Sequence of protein 2:
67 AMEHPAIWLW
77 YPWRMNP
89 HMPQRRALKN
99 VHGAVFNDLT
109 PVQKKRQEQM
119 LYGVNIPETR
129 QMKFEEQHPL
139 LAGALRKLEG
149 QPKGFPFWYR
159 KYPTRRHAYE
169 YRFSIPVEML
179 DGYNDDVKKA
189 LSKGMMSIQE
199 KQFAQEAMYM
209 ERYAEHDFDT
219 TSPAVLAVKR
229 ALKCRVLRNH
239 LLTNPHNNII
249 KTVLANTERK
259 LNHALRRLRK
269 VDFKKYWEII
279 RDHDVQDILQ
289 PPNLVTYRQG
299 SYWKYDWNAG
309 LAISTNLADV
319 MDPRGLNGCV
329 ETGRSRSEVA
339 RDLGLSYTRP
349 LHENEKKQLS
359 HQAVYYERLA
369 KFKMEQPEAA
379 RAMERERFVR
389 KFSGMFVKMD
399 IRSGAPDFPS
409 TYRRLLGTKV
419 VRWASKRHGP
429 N

Residue-level contacts at the interface:
Residue H106 in protein 1 interacts with residue L292 in protein 2 (closest heavy-atom distance 3.5 Å).
Residue Q648 in protein 1 contacts residue E256 in protein 2 (closest heavy-atom distance 2.9 Å).
Residue T416 in protein 1 is in contact with residue W275 in protein 2 (closest heavy-atom distance 3.5 Å).
Residue K635 in protein 1 interacts with residue R236 in protein 2 (closest heavy-atom distance 2.8 Å).
Residue W634 in protein 1 is in contact with residue Y207 in protein 2 (closest heavy-atom distance 3.3 Å).
Residue G490 in protein 1 interacts with residue H165 in protein 2 (closest heavy-atom distance 3.4 Å).
Residue R631 in protein 1 interacts with residue Y207 in protein 2 (closest heavy-atom distance 3.4 Å).
Residue H649 in protein 1 contacts residue A253 in protein 2 (closest heavy-atom distance 3.4 Å).
Residue R631 in protein 1 interacts with residue R210 in protein 2 (closest heavy-atom distance 3.4 Å).
Residue G490 in protein 1 is in contact with residue R164 in protein 2 (closest heavy-atom distance 3.5 Å).
Residue W183 in protein 1 is in contact with residue K199 in protein 2 (closest heavy-atom distance 3.5 Å).
Residue R631 in protein 1 interacts with residue D280 in protein 2 (closest heavy-atom distance 3.0 Å).
Residue H448 in protein 1 contacts residue K272 in protein 2 (closest heavy-atom distance 3.6 Å).
Residue E181 in protein 1 is in contact with residue Q203 in protein 2 (closest heavy-atom distance 2.9 Å).
Residue F419 in protein 1 interacts with residue R210 in protein 2 (closest heavy-atom distance 3.4 Å).
Residue P638 in protein 1 contacts residue Q288 in protein 2 (closest heavy-atom distance 3.4 Å).
Residue L630 in protein 1 contacts residue Y207 in protein 2 (closest heavy-atom distance 3.4 Å).
Residue L636 in protein 1 interacts with residue V283 in protein 2 (closest heavy-atom distance 3.3 Å).
Residue R631 in protein 1 is in contact with residue M206 in protein 2 (closest heavy-atom distance 3.5 Å).
Residue T650 in protein 1 interacts with residue A253 in protein 2 (closest heavy-atom distance 3.6 Å).
Residue F646 in protein 1 contacts residue K249 in protein 2 (closest heavy-atom distance 3.5 Å).
Residue F526 in protein 1 interacts with residue K159 in protein 2 (closest heavy-atom distance 3.6 Å).
Residue S492 in protein 1 interacts with residue E209 in protein 2 (closest heavy-atom distance 3.1 Å).
Residue N452 in protein 1 interacts with residue A212 in protein 2 (closest heavy-atom distance 2.7 Å).
Residue W634 in protein 1 is in contact with residue A229 in protein 2 (closest heavy-atom distance 3.6 Å).
Residue R644 in protein 1 is in contact with residue R257 in protein 2 (closest heavy-atom distance 3.1 Å).
Residue S491 in protein 1 is in contact with residue H165 in protein 2 (closest heavy-atom distance 3.4 Å).
Residue V642 in protein 1 interacts with residue Q288 in protein 2 (closest heavy-atom distance 3.4 Å).
Residue R628 in protein 1 contacts residue E209 in protein 2 (closest heavy-atom distance 3.0 Å).
Residue G414 in protein 1 is in contact with residue W275 in protein 2 (closest heavy-atom distance 3.0 Å).
Residue I641 in protein 1 contacts residue E256 in protein 2 (closest heavy-atom distance 3.4 Å).
Residue F526 in protein 1 is in contact with residue F155 in protein 2 (closest heavy-atom distance 3.5 Å).
Residue N452 in protein 1 is in contact with residue R210 in protein 2 (closest heavy-atom distance 3.1 Å).
Residue R411 in protein 1 contacts residue V318 in protein 2 (closest heavy-atom distance 2.5 Å).
Residue H649 in protein 1 is in contact with residue T250 in protein 2 (closest heavy-atom distance 3.3 Å).
Residue W183 in protein 1 interacts with residue Q203 in protein 2 (closest heavy-atom distance 3.3 Å).
Residue T632 in protein 1 is in contact with residue Y207 in protein 2 (closest heavy-atom distance 3.3 Å).
Residue T632 in protein 1 interacts with residue Q203 in protein 2 (closest heavy-atom distance 3.4 Å).
Residue S492 in protein 1 interacts with residue Y167 in protein 2 (closest heavy-atom distance 2.9 Å).
Residue G647 in protein 1 interacts with residue K249 in protein 2 (closest heavy-atom distance 3.3 Å).
Residue L180 in protein 1 is in contact with residue R233 in protein 2 (closest heavy-atom distance 3.1 Å).
Residue I383 in protein 1 contacts residue R279 in protein 2 (closest heavy-atom distance 3.5 Å).
Residue L630 in protein 1 is in contact with residue R210 in protein 2 (closest heavy-atom distance 3.5 Å).
Residue N450 in protein 1 contacts residue K273 in protein 2 (closest heavy-atom distance 3.5 Å).
Residue G527 in protein 1 is in contact with residue F155 in protein 2 (closest heavy-atom distance 3.4 Å).
Residue R631 in protein 1 contacts residue H281 in protein 2 (closest heavy-atom distance 3.5 Å).
Residue T416 in protein 1 contacts residue R279 in protein 2 (closest heavy-atom distance 3.6 Å).
Residue W183 in protein 1 interacts with residue I196 in protein 2 (closest heavy-atom distance 3.5 Å).
Residue K635 in protein 1 interacts with residue R233 in protein 2 (closest heavy-atom distance 3.4 Å).
Residue E633 in protein 1 contacts residue R233 in protein 2 (closest heavy-atom distance 3.6 Å).
Residue S491 in protein 1 is in contact with residue E209 in protein 2 (closest heavy-atom distance 3.4 Å).
Residue G525 in protein 1 contacts residue R158 in protein 2 (closest heavy-atom distance 3.4 Å).
Residue M179 in protein 1 contacts residue R233 in protein 2 (closest heavy-atom distance 3.2 Å).
Residue M179 in protein 1 contacts residue N237 in protein 2 (closest heavy-atom distance 2.9 Å).
Residue W634 in protein 1 is in contact with residue H281 in protein 2 (closest heavy-atom distance 3.4 Å).
Residue E181 in protein 1 contacts residue R233 in protein 2 (closest heavy-atom distance 2.5 Å).
Residue A488 in protein 1 contacts residue D215 in protein 2 (closest heavy-atom distance 3.6 Å).
Residue D494 in protein 1 interacts with residue K159 in protein 2 (closest heavy-atom distance 2.4 Å).
Residue V489 in protein 1 contacts residue E213 in protein 2 (closest heavy-atom distance 3.4 Å).
Residue P638 in protein 1 contacts residue D285 in protein 2 (closest heavy-atom distance 3.3 Å).

These two protein chains interact to form a complex.

Sequence of protein 1:
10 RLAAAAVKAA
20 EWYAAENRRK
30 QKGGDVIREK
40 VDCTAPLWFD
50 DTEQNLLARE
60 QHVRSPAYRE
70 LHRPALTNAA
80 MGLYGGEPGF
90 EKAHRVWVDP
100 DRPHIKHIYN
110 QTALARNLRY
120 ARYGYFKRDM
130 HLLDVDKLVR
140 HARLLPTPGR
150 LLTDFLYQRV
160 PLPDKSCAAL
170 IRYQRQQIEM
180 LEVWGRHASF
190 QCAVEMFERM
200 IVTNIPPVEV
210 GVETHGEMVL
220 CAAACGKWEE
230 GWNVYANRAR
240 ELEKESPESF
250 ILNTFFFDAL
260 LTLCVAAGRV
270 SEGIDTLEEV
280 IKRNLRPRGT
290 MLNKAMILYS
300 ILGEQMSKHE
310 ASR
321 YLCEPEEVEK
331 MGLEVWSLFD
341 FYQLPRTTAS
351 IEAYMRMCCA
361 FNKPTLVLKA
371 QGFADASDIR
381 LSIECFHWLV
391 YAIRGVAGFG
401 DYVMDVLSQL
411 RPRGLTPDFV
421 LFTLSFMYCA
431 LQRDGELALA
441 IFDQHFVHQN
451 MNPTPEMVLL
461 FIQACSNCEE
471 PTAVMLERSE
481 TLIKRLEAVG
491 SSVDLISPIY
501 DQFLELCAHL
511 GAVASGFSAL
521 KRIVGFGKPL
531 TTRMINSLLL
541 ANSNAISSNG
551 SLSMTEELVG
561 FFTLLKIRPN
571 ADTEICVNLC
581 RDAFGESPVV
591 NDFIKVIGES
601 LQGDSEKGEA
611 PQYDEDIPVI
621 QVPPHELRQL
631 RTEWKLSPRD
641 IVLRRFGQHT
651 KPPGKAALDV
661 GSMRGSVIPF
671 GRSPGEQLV